Contacts between the two chains:
Residue S47 in the second protein interacts with residue V5 in the first protein (closest heavy-atom distance 3.5 Å).
Residue P98 in the second protein contacts residue I7 in the first protein (closest heavy-atom distance 3.8 Å).
Residue T14 in the second protein interacts with residue G15 in the first protein (closest heavy-atom distance 3.1 Å).
Residue Q44 in the second protein interacts with residue R10 in the first protein (closest heavy-atom distance 3.8 Å).
Residue A15 in the second protein contacts residue I11 in the first protein (closest heavy-atom distance 3.9 Å).
Residue Q19 in the second protein is in contact with residue V8 in the first protein (closest heavy-atom distance 3.5 Å).
Residue Q38 in the second protein is in contact with residue R10 in the first protein (closest heavy-atom distance 2.9 Å).
Residue T29 in the second protein interacts with residue V6 in the first protein (closest heavy-atom distance 3.8 Å).
Residue A11 in the second protein is in contact with residue K16 in the first protein (closest heavy-atom distance 3.8 Å).
Residue S30 in the second protein is in contact with residue V6 in the first protein (closest heavy-atom distance 3.5 Å).
Residue I45 in the second protein contacts residue I7 in the first protein (closest heavy-atom distance 3.6 Å).
Residue L154 in the second protein interacts with residue L13 in the first protein (closest heavy-atom distance 3.7 Å).
Residue R119 in the second protein interacts with residue I11 in the first protein (closest heavy-atom distance 3.5 Å).
Residue R21 in the second protein contacts residue V8 in the first protein (closest heavy-atom distance 3.5 Å).
Residue V46 in the second protein interacts with residue V6 in the first protein (closest heavy-atom distance 3.5 Å).
Residue E42 in the second protein interacts with residue I11 in the first protein (closest heavy-atom distance 3.7 Å).
Residue R21 in the second protein interacts with residue I7 in the first protein (closest heavy-atom distance 3.7 Å).
Residue R72 in the second protein contacts residue G3 in the first protein (closest heavy-atom distance 3.0 Å).
Residue I45 in the second protein is in contact with residue R10 in the first protein (closest heavy-atom distance 3.7 Å).
Residue R102 in the second protein is in contact with residue V12 in the first protein (closest heavy-atom distance 3.7 Å).
Residue Y16 in the second protein interacts with residue R10 in the first protein (closest heavy-atom distance 3.9 Å).
Residue C26 in the second protein is in contact with residue V6 in the first protein (closest heavy-atom distance 3.9 Å).
Residue Q44 in the second protein contacts residue G9 in the first protein (closest heavy-atom distance 3.4 Å).
Residue V43 in the second protein is in contact with residue I11 in the first protein (closest heavy-atom distance 2.8 Å).
Residue A15 in the second protein contacts residue V12 in the first protein (closest heavy-atom distance 3.3 Å).
Residue S47 in the second protein interacts with residue V6 in the first protein (closest heavy-atom distance 2.7 Å).
Residue T20 in the second protein contacts residue G9 in the first protein (closest heavy-atom distance 3.0 Å).
Residue C26 in the second protein contacts residue V8 in the first protein (closest heavy-atom distance 3.8 Å).
Residue A17 in the second protein contacts residue R10 in the first protein (closest heavy-atom distance 3.3 Å).
Residue Q18 in the second protein interacts with residue G9 in the first protein (closest heavy-atom distance 3.2 Å).
Residue S30 in the second protein is in contact with residue G3 in the first protein (closest heavy-atom distance 3.7 Å).
Residue T14 in the second protein is in contact with residue L13 in the first protein (closest heavy-atom distance 3.2 Å).
Residue R72 in the second protein contacts residue K2 in the first protein (closest heavy-atom distance 3.5 Å).
Residue Y16 in the second protein contacts residue I11 in the first protein (closest heavy-atom distance 3.1 Å).
Residue V43 in the second protein is in contact with residue R10 in the first protein (closest heavy-atom distance 3.4 Å).
Residue T118 in the second protein interacts with residue I11 in the first protein (closest heavy-atom distance 3.2 Å).
Residue T20 in the second protein contacts residue V8 in the first protein (closest heavy-atom distance 3.0 Å).
Residue R72 in the second protein is in contact with residue V5 in the first protein (closest heavy-atom distance 3.9 Å).
Residue T48 in the second protein contacts residue V5 in the first protein (closest heavy-atom distance 3.7 Å).
Residue T20 in the second protein contacts residue R10 in the first protein (closest heavy-atom distance 3.8 Å).
Residue I45 in the second protein contacts residue V8 in the first protein (closest heavy-atom distance 2.8 Å).
Residue E42 in the second protein interacts with residue L13 in the first protein (closest heavy-atom distance 3.0 Å).
Residue R102 in the second protein interacts with residue S14 in the first protein (closest heavy-atom distance 2.7 Å).
Residue I74 in the second protein is in contact with residue V5 in the first protein (closest heavy-atom distance 3.4 Å).
Residue I45 in the second protein interacts with residue G9 in the first protein (closest heavy-atom distance 2.9 Å).
Residue T14 in the second protein interacts with residue V12 in the first protein (closest heavy-atom distance 3.9 Å).
Residue A75 in the second protein contacts residue V5 in the first protein (closest heavy-atom distance 3.1 Å).
Residue E42 in the second protein is in contact with residue S14 in the first protein (closest heavy-atom distance 2.8 Å).
Residue S30 in the second protein contacts residue S4 in the first protein (closest heavy-atom distance 3.0 Å).
Residue P80 in the second protein contacts residue S4 in the first protein (closest heavy-atom distance 3.8 Å).
Residue A15 in the second protein contacts residue L13 in the first protein (closest heavy-atom distance 3.5 Å).
Residue Y16 in the second protein is in contact with residue V12 in the first protein (closest heavy-atom distance 2.8 Å).
Residue Q18 in the second protein contacts residue R10 in the first protein (closest heavy-atom distance 3.0 Å).
Residue T73 in the second protein interacts with residue V5 in the first protein (closest heavy-atom distance 2.7 Å).
Residue V46 in the second protein interacts with residue V5 in the first protein (closest heavy-atom distance 3.2 Å).
Residue T73 in the second protein is in contact with residue S4 in the first protein (closest heavy-atom distance 3.0 Å).
Residue Q44 in the second protein interacts with residue I7 in the first protein (closest heavy-atom distance 3.5 Å).
Residue A75 in the second protein contacts residue S4 in the first protein (closest heavy-atom distance 3.6 Å).
Residue E42 in the second protein contacts residue V12 in the first protein (closest heavy-atom distance 3.7 Å).
Residue E40 in the second protein is in contact with residue R10 in the first protein (closest heavy-atom distance 3.1 Å).

The following describes two proteins that form a bound complex.

Sequence of the first protein:
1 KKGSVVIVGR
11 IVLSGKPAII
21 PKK

Sequence of the second protein:
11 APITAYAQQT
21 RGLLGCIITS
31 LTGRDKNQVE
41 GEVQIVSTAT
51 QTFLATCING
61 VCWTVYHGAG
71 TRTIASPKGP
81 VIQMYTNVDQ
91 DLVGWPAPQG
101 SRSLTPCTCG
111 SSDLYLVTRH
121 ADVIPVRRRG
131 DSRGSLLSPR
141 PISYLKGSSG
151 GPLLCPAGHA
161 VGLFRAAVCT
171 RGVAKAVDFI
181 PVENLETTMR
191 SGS